Sequence of chain A:
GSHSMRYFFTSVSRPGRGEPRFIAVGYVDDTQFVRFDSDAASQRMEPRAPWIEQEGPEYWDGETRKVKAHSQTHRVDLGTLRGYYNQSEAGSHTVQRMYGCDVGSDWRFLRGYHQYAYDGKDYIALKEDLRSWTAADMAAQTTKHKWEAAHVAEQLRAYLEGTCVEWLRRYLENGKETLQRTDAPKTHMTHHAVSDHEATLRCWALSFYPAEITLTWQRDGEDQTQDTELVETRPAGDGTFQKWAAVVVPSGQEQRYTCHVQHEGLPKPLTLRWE

Sequence of chain B:
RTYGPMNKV

Residue-level contacts at the interface:
Residue Y99 in chain A contacts residue Y3 in chain B (closest heavy-atom distance 3.1 Å).
Residue D77 in chain A contacts residue K9 in chain B (closest heavy-atom distance 3.4 Å).
Residue T73 in chain A interacts with residue K9 in chain B (closest heavy-atom distance 3.4 Å).
Residue H70 in chain A contacts residue T2 in chain B (closest heavy-atom distance 4.3 Å).
Residue W167 in chain A is in contact with residue R1 in chain B (closest heavy-atom distance 3.0 Å).
Residue Y171 in chain A contacts residue R1 in chain B (closest heavy-atom distance 2.9 Å).
Residue Y159 in chain A contacts residue Y3 in chain B (closest heavy-atom distance 3.5 Å).
Residue T73 in chain A is in contact with residue M7 in chain B (closest heavy-atom distance 3.4 Å).
Residue H70 in chain A contacts residue M7 in chain B (closest heavy-atom distance 3.7 Å).
Residue H114 in chain A contacts residue M7 in chain B (closest heavy-atom distance 4.6 Å).
Residue Q155 in chain A is in contact with residue P6 in chain B (closest heavy-atom distance 3.5 Å).
Residue Y116 in chain A is in contact with residue V10 in chain B (closest heavy-atom distance 3.6 Å).
Residue V152 in chain A interacts with residue N8 in chain B (closest heavy-atom distance 3.6 Å).
Residue K146 in chain A contacts residue V10 in chain B (closest heavy-atom distance 3.2 Å).
Residue E63 in chain A contacts residue R1 in chain B (closest heavy-atom distance 3.5 Å).
Residue V76 in chain A interacts with residue K9 in chain B (closest heavy-atom distance 3.7 Å).
Residue Y7 in chain A is in contact with residue T2 in chain B (closest heavy-atom distance 4.0 Å).
Residue D77 in chain A contacts residue N8 in chain B (closest heavy-atom distance 5.0 Å).
Residue T80 in chain A contacts residue V10 in chain B (closest heavy-atom distance 3.7 Å).
Residue K66 in chain A interacts with residue T2 in chain B (closest heavy-atom distance 2.6 Å).
Residue K146 in chain A contacts residue K9 in chain B (closest heavy-atom distance 3.3 Å).
Residue R97 in chain A is in contact with residue M7 in chain B (closest heavy-atom distance 3.4 Å).
Residue M5 in chain A is in contact with residue R1 in chain B (closest heavy-atom distance 3.5 Å).
Residue F9 in chain A contacts residue T2 in chain B (closest heavy-atom distance 4.4 Å).
Residue Y99 in chain A is in contact with residue T2 in chain B (closest heavy-atom distance 3.0 Å).
Residue Q155 in chain A contacts residue Y3 in chain B (closest heavy-atom distance 3.0 Å).
Residue T143 in chain A is in contact with residue V10 in chain B (closest heavy-atom distance 2.6 Å).
Residue Y59 in chain A is in contact with residue R1 in chain B (closest heavy-atom distance 4.3 Å).
Residue K66 in chain A is in contact with residue Y3 in chain B (closest heavy-atom distance 3.4 Å).
Residue A150 in chain A is in contact with residue N8 in chain B (closest heavy-atom distance 3.4 Å).
Residue W147 in chain A contacts residue V10 in chain B (closest heavy-atom distance 3.9 Å).
Residue T143 in chain A contacts residue K9 in chain B (closest heavy-atom distance 4.9 Å).
Residue K66 in chain A contacts residue R1 in chain B (closest heavy-atom distance 3.7 Å).
Residue H70 in chain A contacts residue Y3 in chain B (closest heavy-atom distance 3.7 Å).
Residue M45 in chain A interacts with residue T2 in chain B (closest heavy-atom distance 4.8 Å).
Residue L156 in chain A interacts with residue Y3 in chain B (closest heavy-atom distance 3.8 Å).
Residue Y84 in chain A contacts residue V10 in chain B (closest heavy-atom distance 2.8 Å).
Residue R97 in chain A is in contact with residue N8 in chain B (closest heavy-atom distance 4.9 Å).
Residue T163 in chain A interacts with residue R1 in chain B (closest heavy-atom distance 3.9 Å).
Residue Y123 in chain A interacts with residue V10 in chain B (closest heavy-atom distance 4.2 Å).
Residue Y7 in chain A is in contact with residue R1 in chain B (closest heavy-atom distance 3.2 Å).
Residue T142 in chain A contacts residue V10 in chain B (closest heavy-atom distance 5.0 Å).
Residue Q155 in chain A is in contact with residue G5 in chain B (closest heavy-atom distance 4.5 Å).
Residue V152 in chain A contacts residue Y3 in chain B (closest heavy-atom distance 4.7 Å).
Residue W147 in chain A is in contact with residue K9 in chain B (closest heavy-atom distance 3.0 Å).
Residue Q155 in chain A is in contact with residue N8 in chain B (closest heavy-atom distance 4.2 Å).
Residue Y159 in chain A interacts with residue T2 in chain B (closest heavy-atom distance 3.9 Å).
Residue W147 in chain A is in contact with residue N8 in chain B (closest heavy-atom distance 3.4 Å).
Residue A69 in chain A contacts residue M7 in chain B (closest heavy-atom distance 4.9 Å).
Residue T73 in chain A is in contact with residue N8 in chain B (closest heavy-atom distance 4.2 Å).
Residue L81 in chain A contacts residue V10 in chain B (closest heavy-atom distance 3.9 Å).
Residue Y159 in chain A is in contact with residue R1 in chain B (closest heavy-atom distance 2.6 Å).
Residue F33 in chain A interacts with residue R1 in chain B (closest heavy-atom distance 4.5 Å).
Residue E63 in chain A contacts residue T2 in chain B (closest heavy-atom distance 3.0 Å).
Residue D77 in chain A contacts residue V10 in chain B (closest heavy-atom distance 2.9 Å).

These two protein chains interact to form a complex.